Sequence of protein 2:
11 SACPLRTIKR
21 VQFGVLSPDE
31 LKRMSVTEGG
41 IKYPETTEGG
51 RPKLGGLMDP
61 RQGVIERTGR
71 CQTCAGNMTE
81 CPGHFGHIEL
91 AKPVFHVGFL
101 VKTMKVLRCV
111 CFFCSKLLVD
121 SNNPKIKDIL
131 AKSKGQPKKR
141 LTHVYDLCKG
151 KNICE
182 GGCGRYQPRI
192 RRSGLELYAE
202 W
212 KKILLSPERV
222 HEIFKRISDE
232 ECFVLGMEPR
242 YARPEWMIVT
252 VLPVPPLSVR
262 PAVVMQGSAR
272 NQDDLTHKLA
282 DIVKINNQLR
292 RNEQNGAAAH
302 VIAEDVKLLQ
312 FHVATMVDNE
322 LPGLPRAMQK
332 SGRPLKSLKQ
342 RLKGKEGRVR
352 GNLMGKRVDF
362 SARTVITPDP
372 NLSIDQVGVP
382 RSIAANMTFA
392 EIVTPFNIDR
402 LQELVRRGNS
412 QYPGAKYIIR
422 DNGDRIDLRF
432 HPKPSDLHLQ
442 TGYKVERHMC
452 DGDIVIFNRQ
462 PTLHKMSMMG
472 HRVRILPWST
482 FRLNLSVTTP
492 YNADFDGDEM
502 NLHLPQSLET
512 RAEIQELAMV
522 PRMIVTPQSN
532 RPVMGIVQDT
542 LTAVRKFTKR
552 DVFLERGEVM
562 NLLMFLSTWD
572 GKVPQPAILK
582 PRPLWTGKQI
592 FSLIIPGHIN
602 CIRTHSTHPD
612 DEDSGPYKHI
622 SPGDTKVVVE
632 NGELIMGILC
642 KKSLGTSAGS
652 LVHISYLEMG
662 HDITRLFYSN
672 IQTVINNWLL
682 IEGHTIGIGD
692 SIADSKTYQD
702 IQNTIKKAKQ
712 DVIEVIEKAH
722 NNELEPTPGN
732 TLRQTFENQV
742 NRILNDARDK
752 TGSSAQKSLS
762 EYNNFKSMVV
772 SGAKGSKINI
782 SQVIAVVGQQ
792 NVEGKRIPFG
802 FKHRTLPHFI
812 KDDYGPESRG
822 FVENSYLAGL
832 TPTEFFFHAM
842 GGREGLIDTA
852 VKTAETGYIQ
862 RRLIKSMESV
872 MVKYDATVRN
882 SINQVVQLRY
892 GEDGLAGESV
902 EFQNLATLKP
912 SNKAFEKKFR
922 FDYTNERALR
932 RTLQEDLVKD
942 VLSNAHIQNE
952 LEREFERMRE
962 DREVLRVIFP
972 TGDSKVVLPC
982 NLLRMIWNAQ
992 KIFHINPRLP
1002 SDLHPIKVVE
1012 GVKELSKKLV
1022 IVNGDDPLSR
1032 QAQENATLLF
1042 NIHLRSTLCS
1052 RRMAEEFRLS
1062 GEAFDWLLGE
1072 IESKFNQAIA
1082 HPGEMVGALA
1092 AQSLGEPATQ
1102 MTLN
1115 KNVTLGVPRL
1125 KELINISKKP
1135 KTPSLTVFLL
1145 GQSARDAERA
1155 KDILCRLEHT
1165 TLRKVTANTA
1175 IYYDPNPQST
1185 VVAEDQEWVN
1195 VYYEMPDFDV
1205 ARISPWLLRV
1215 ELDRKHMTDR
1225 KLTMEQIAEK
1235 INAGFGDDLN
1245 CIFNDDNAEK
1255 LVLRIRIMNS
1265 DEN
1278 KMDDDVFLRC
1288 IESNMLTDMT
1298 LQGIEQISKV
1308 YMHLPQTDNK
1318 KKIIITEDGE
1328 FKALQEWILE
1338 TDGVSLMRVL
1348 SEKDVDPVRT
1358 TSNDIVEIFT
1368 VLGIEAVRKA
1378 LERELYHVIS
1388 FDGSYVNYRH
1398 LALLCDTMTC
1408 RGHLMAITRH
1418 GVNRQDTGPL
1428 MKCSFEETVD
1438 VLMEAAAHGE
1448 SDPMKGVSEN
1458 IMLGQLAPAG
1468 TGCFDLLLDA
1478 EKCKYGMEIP

Sequence of protein 1:
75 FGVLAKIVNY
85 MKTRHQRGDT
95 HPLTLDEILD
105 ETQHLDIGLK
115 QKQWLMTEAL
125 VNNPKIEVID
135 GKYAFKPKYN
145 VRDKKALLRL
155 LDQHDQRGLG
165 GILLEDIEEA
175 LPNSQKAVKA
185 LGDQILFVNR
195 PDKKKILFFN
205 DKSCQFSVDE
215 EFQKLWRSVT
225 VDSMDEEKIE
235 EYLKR

Interface contacts:
Residue Q295 in protein 2 contacts residue K218 in protein 1 (closest heavy-atom distance 3.5 Å).
Residue N296 in protein 2 is in contact with residue K218 in protein 1 (closest heavy-atom distance 3.3 Å).
Residue R186 in protein 2 interacts with residue D229 in protein 1 (closest heavy-atom distance 4.7 Å).
Residue G297 in protein 2 contacts residue R221 in protein 1 (closest heavy-atom distance 4.5 Å).
Residue R220 in protein 2 contacts residue D226 in protein 1 (closest heavy-atom distance 3.5 Å).
Residue G297 in protein 2 is in contact with residue K218 in protein 1 (closest heavy-atom distance 3.5 Å).
Residue E294 in protein 2 interacts with residue K218 in protein 1 (closest heavy-atom distance 4.9 Å).
Residue E294 in protein 2 contacts residue R221 in protein 1 (closest heavy-atom distance 4.6 Å).

This data describes a binding interaction between two proteins.